Sequence of protein 1:
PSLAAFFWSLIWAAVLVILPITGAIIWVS

Sequence of protein 2:
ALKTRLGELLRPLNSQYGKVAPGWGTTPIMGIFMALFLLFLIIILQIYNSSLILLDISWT

Contacts between the two chains:
Residue L40 in protein 2 is in contact with residue F8 in protein 1 (closest heavy-atom distance 4.6 Å).
Residue I54 in protein 2 contacts residue L5 in protein 1 (closest heavy-atom distance 5.0 Å).
Residue I43 in protein 2 interacts with residue F8 in protein 1 (closest heavy-atom distance 4.9 Å).
Residue L53 in protein 2 is in contact with residue F8 in protein 1 (closest heavy-atom distance 4.7 Å).
Residue S52 in protein 2 is in contact with residue S4 in protein 1 (closest heavy-atom distance 3.9 Å).
Residue Q47 in protein 2 contacts residue F8 in protein 1 (closest heavy-atom distance 3.6 Å).
Residue I54 in protein 2 contacts residue S4 in protein 1 (closest heavy-atom distance 2.8 Å).
Residue L55 in protein 2 contacts residue L5 in protein 1 (closest heavy-atom distance 4.8 Å).
Residue L53 in protein 2 contacts residue S4 in protein 1 (closest heavy-atom distance 3.6 Å).
Residue L55 in protein 2 interacts with residue S4 in protein 1 (closest heavy-atom distance 4.8 Å).
Residue L53 in protein 2 interacts with residue L5 in protein 1 (closest heavy-atom distance 3.5 Å).
Residue I44 in protein 2 contacts residue F8 in protein 1 (closest heavy-atom distance 5.0 Å).

These two protein chains interact to form a complex.